Sequence of the second protein:
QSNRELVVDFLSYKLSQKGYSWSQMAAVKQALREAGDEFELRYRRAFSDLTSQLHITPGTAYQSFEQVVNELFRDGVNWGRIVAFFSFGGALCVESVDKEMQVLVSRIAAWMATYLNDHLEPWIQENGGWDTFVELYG

Sequence of the first protein:
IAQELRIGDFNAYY

This data describes a binding interaction between two proteins.

Interface contacts:
Residue N80 in the second protein interacts with residue G12 in the first protein (closest heavy-atom distance 3.7 Å).
Residue L74 in the second protein contacts residue A5 in the first protein (closest heavy-atom distance 4.8 Å).
Residue R83 in the second protein contacts residue R9 in the first protein (closest heavy-atom distance 3.7 Å).
Residue Y139 in the second protein is in contact with residue Y19 in the first protein (closest heavy-atom distance 3.6 Å).
Residue A48 in the second protein is in contact with residue I11 in the first protein (closest heavy-atom distance 4.7 Å).
Residue R76 in the second protein contacts residue R9 in the first protein (closest heavy-atom distance 4.5 Å).
Residue F49 in the second protein interacts with residue I11 in the first protein (closest heavy-atom distance 3.4 Å).
Residue V85 in the second protein interacts with residue F15 in the first protein (closest heavy-atom distance 4.6 Å).
Residue G82 in the second protein contacts residue F15 in the first protein (closest heavy-atom distance 3.9 Å).
Residue W81 in the second protein is in contact with residue N16 in the first protein (closest heavy-atom distance 3.4 Å).
Residue Y45 in the second protein is in contact with residue I4 in the first protein (closest heavy-atom distance 3.8 Å).
Residue V70 in the second protein is in contact with residue A5 in the first protein (closest heavy-atom distance 4.1 Å).
Residue Q55 in the second protein is in contact with residue I4 in the first protein (closest heavy-atom distance 3.5 Å).
Residue L138 in the second protein contacts residue Y19 in the first protein (closest heavy-atom distance 3.1 Å).
Residue L56 in the second protein is in contact with residue I4 in the first protein (closest heavy-atom distance 3.8 Å).
Residue F41 in the second protein contacts residue I11 in the first protein (closest heavy-atom distance 3.4 Å).
Residue E40 in the second protein is in contact with residue F15 in the first protein (closest heavy-atom distance 3.6 Å).
Residue S50 in the second protein is in contact with residue E7 in the first protein (closest heavy-atom distance 4.8 Å).
Residue G82 in the second protein contacts residue N16 in the first protein (closest heavy-atom distance 3.8 Å).
Residue Y139 in the second protein contacts residue N16 in the first protein (closest heavy-atom distance 4.6 Å).
Residue F41 in the second protein contacts residue F15 in the first protein (closest heavy-atom distance 3.5 Å).
Residue Y45 in the second protein interacts with residue E7 in the first protein (closest heavy-atom distance 3.0 Å).
Residue R44 in the second protein is in contact with residue I11 in the first protein (closest heavy-atom distance 4.0 Å).
Residue G82 in the second protein interacts with residue G12 in the first protein (closest heavy-atom distance 3.3 Å).
Residue N80 in the second protein is in contact with residue D13 in the first protein (closest heavy-atom distance 3.1 Å).
Residue L74 in the second protein contacts residue L8 in the first protein (closest heavy-atom distance 4.2 Å).
Residue F41 in the second protein is in contact with residue G12 in the first protein (closest heavy-atom distance 3.7 Å).
Residue Y139 in the second protein contacts residue F15 in the first protein (closest heavy-atom distance 3.9 Å).
Residue A86 in the second protein is in contact with residue L8 in the first protein (closest heavy-atom distance 3.9 Å).
Residue R83 in the second protein contacts residue D13 in the first protein (closest heavy-atom distance 2.9 Å).
Residue R44 in the second protein is in contact with residue F15 in the first protein (closest heavy-atom distance 3.7 Å).
Residue A37 in the second protein is in contact with residue F15 in the first protein (closest heavy-atom distance 4.0 Å).
Residue N80 in the second protein contacts residue N16 in the first protein (closest heavy-atom distance 3.5 Å).
Residue Q55 in the second protein is in contact with residue E7 in the first protein (closest heavy-atom distance 3.0 Å).
Residue L52 in the second protein contacts residue L8 in the first protein (closest heavy-atom distance 4.2 Å).
Residue Y45 in the second protein is in contact with residue L8 in the first protein (closest heavy-atom distance 3.5 Å).
Residue A86 in the second protein interacts with residue G12 in the first protein (closest heavy-atom distance 4.9 Å).
Residue F90 in the second protein contacts residue I4 in the first protein (closest heavy-atom distance 4.5 Å).
Residue E73 in the second protein interacts with residue R9 in the first protein (closest heavy-atom distance 3.4 Å).
Residue R83 in the second protein is in contact with residue G12 in the first protein (closest heavy-atom distance 4.1 Å).
Residue F49 in the second protein is in contact with residue E7 in the first protein (closest heavy-atom distance 3.4 Å).
Residue F75 in the second protein is in contact with residue R9 in the first protein (closest heavy-atom distance 4.8 Å).
Residue Y45 in the second protein interacts with residue I11 in the first protein (closest heavy-atom distance 3.4 Å).
Residue L52 in the second protein contacts residue I4 in the first protein (closest heavy-atom distance 4.1 Å).
Residue V70 in the second protein is in contact with residue L8 in the first protein (closest heavy-atom distance 3.7 Å).
Residue L74 in the second protein contacts residue R9 in the first protein (closest heavy-atom distance 3.3 Å).
Residue D77 in the second protein interacts with residue R9 in the first protein (closest heavy-atom distance 2.6 Å).
Residue F90 in the second protein is in contact with residue L8 in the first protein (closest heavy-atom distance 3.9 Å).
Residue E73 in the second protein is in contact with residue Q6 in the first protein (closest heavy-atom distance 4.1 Å).
Residue R44 in the second protein is in contact with residue Y18 in the first protein (closest heavy-atom distance 4.2 Å).
Residue F41 in the second protein is in contact with residue L8 in the first protein (closest heavy-atom distance 3.5 Å).
Residue E73 in the second protein contacts residue A5 in the first protein (closest heavy-atom distance 3.8 Å).
Residue V70 in the second protein is in contact with residue I4 in the first protein (closest heavy-atom distance 4.5 Å).